This data describes a binding interaction between two proteins.

Residue-level contacts at the interface:
Residue T271 in chain A contacts residue E121 in chain B (closest heavy-atom distance 2.9 Å).
Residue L117 in chain A interacts with residue I272 in chain B (closest heavy-atom distance 3.7 Å).
Residue R35 in chain A contacts residue E3 in chain B (closest heavy-atom distance 3.7 Å).
Residue T88 in chain A contacts residue T271 in chain B (closest heavy-atom distance 3.9 Å).
Residue Y86 in chain A contacts residue T271 in chain B (closest heavy-atom distance 3.1 Å).
Residue H84 in chain A interacts with residue Y257 in chain B (closest heavy-atom distance 3.8 Å).
Residue R72 in chain A interacts with residue Q5 in chain B (closest heavy-atom distance 2.6 Å).
Residue E2 in chain A contacts residue Y11 in chain B (closest heavy-atom distance 3.9 Å).
Residue I272 in chain A is in contact with residue L117 in chain B (closest heavy-atom distance 3.7 Å).
Residue I273 in chain A interacts with residue Q77 in chain B (closest heavy-atom distance 3.3 Å).
Residue R72 in chain A is in contact with residue I296 in chain B (closest heavy-atom distance 3.5 Å).
Residue Q5 in chain A interacts with residue S71 in chain B (closest heavy-atom distance 3.4 Å).
Residue H80 in chain A is in contact with residue L253 in chain B (closest heavy-atom distance 3.5 Å).
Residue T271 in chain A contacts residue K99 in chain B (closest heavy-atom distance 3.6 Å).
Residue I73 in chain A interacts with residue P70 in chain B (closest heavy-atom distance 3.8 Å).
Residue I73 in chain A contacts residue I7 in chain B (closest heavy-atom distance 3.7 Å).
Residue M261 in chain A contacts residue Y86 in chain B (closest heavy-atom distance 3.1 Å).
Residue S71 in chain A is in contact with residue Q5 in chain B (closest heavy-atom distance 3.4 Å).
Residue Y257 in chain A is in contact with residue A81 in chain B (closest heavy-atom distance 3.3 Å).
Residue E121 in chain A contacts residue T271 in chain B (closest heavy-atom distance 2.9 Å).
Residue P70 in chain A contacts residue I73 in chain B (closest heavy-atom distance 3.8 Å).
Residue A81 in chain A is in contact with residue I272 in chain B (closest heavy-atom distance 3.7 Å).
Residue Y122 in chain A contacts residue Y122 in chain B (closest heavy-atom distance 3.6 Å).
Residue T271 in chain A interacts with residue T88 in chain B (closest heavy-atom distance 3.9 Å).
Residue I272 in chain A contacts residue F123 in chain B (closest heavy-atom distance 3.7 Å).
Residue I296 in chain A interacts with residue R72 in chain B (closest heavy-atom distance 3.5 Å).
Residue K99 in chain A is in contact with residue T271 in chain B (closest heavy-atom distance 3.6 Å).
Residue Q77 in chain A contacts residue I273 in chain B (closest heavy-atom distance 3.3 Å).
Residue R72 in chain A contacts residue F4 in chain B (closest heavy-atom distance 3.5 Å).
Residue Y11 in chain A contacts residue E2 in chain B (closest heavy-atom distance 3.9 Å).
Residue E3 in chain A contacts residue Y11 in chain B (closest heavy-atom distance 3.8 Å).
Residue I272 in chain A contacts residue A81 in chain B (closest heavy-atom distance 3.7 Å).
Residue I272 in chain A contacts residue E121 in chain B (closest heavy-atom distance 3.3 Å).
Residue F123 in chain A is in contact with residue I272 in chain B (closest heavy-atom distance 3.7 Å).
Residue Q77 in chain A contacts residue I292 in chain B (closest heavy-atom distance 3.9 Å).
Residue R72 in chain A is in contact with residue E3 in chain B (closest heavy-atom distance 3.0 Å).
Residue Q77 in chain A contacts residue W288 in chain B (closest heavy-atom distance 3.9 Å).
Residue L253 in chain A interacts with residue H80 in chain B (closest heavy-atom distance 3.5 Å).
Residue E121 in chain A contacts residue I272 in chain B (closest heavy-atom distance 3.3 Å).
Residue R258 in chain A is in contact with residue H84 in chain B (closest heavy-atom distance 3.6 Å).
Residue Q5 in chain A interacts with residue R72 in chain B (closest heavy-atom distance 2.6 Å).
Residue T271 in chain A interacts with residue Y86 in chain B (closest heavy-atom distance 3.1 Å).
Residue Y11 in chain A interacts with residue E3 in chain B (closest heavy-atom distance 3.8 Å).
Residue A81 in chain A interacts with residue Y257 in chain B (closest heavy-atom distance 3.3 Å).
Residue H84 in chain A interacts with residue R258 in chain B (closest heavy-atom distance 3.6 Å).
Residue Q5 in chain A interacts with residue Q5 in chain B (closest heavy-atom distance 2.8 Å).
Residue I292 in chain A interacts with residue Q77 in chain B (closest heavy-atom distance 3.9 Å).
Residue E3 in chain A interacts with residue R35 in chain B (closest heavy-atom distance 3.7 Å).
Residue Y257 in chain A is in contact with residue H84 in chain B (closest heavy-atom distance 3.8 Å).
Residue I7 in chain A is in contact with residue I73 in chain B (closest heavy-atom distance 3.7 Å).
Residue Y122 in chain A contacts residue I272 in chain B (closest heavy-atom distance 3.7 Å).
Residue G85 in chain A interacts with residue T271 in chain B (closest heavy-atom distance 3.8 Å).
Residue Y257 in chain A interacts with residue H80 in chain B (closest heavy-atom distance 3.3 Å).
Residue T271 in chain A interacts with residue G85 in chain B (closest heavy-atom distance 3.8 Å).
Residue W288 in chain A interacts with residue Q77 in chain B (closest heavy-atom distance 3.9 Å).
Residue Y86 in chain A contacts residue M261 in chain B (closest heavy-atom distance 3.1 Å).
Residue I272 in chain A is in contact with residue Y122 in chain B (closest heavy-atom distance 3.7 Å).
Residue H80 in chain A is in contact with residue Y257 in chain B (closest heavy-atom distance 3.3 Å).
Residue F4 in chain A contacts residue R72 in chain B (closest heavy-atom distance 3.5 Å).
Residue E3 in chain A interacts with residue R72 in chain B (closest heavy-atom distance 3.0 Å).

Sequence of chain A:
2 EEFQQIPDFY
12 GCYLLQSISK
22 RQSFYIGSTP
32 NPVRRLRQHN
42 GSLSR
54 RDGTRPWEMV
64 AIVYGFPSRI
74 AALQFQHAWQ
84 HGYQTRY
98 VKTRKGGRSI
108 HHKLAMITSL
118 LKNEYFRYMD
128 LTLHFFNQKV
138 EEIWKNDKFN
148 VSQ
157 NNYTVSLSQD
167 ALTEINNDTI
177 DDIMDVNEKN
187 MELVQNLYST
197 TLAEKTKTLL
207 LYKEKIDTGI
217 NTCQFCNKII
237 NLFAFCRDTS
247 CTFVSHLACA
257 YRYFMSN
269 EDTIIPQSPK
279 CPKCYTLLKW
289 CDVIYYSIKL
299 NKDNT

Sequence of chain B:
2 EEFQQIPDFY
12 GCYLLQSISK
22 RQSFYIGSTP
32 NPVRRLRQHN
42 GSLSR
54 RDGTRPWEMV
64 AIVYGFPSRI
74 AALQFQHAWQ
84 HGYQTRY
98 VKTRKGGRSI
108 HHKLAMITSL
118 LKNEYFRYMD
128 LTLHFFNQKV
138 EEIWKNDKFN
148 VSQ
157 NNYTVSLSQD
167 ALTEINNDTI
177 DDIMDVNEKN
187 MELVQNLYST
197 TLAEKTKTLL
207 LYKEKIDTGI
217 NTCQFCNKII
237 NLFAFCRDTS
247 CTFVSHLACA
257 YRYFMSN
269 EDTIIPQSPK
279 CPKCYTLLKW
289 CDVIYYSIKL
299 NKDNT